Residue-level contacts at the interface:
Residue M179 in protein 2 interacts with residue F20 in protein 1 (closest heavy-atom distance 3.5 Å).
Residue N175 in protein 2 contacts residue N22 in protein 1 (closest heavy-atom distance 2.7 Å).
Residue R187 in protein 2 is in contact with residue F20 in protein 1 (closest heavy-atom distance 3.9 Å).
Residue Y177 in protein 2 is in contact with residue F20 in protein 1 (closest heavy-atom distance 3.4 Å).
Residue L176 in protein 2 contacts residue A21 in protein 1 (closest heavy-atom distance 3.7 Å).
Residue L140 in protein 2 interacts with residue I13 in protein 1 (closest heavy-atom distance 4.0 Å).
Residue E136 in protein 2 is in contact with residue L10 in protein 1 (closest heavy-atom distance 3.5 Å).
Residue W191 in protein 2 contacts residue I13 in protein 1 (closest heavy-atom distance 3.2 Å).
Residue W191 in protein 2 interacts with residue E12 in protein 1 (closest heavy-atom distance 3.3 Å).
Residue E215 in protein 2 is in contact with residue K2 in protein 1 (closest heavy-atom distance 2.8 Å).
Residue R187 in protein 2 contacts residue S16 in protein 1 (closest heavy-atom distance 3.8 Å).
Residue L176 in protein 2 is in contact with residue E23 in protein 1 (closest heavy-atom distance 5.0 Å).
Residue D213 in protein 2 is in contact with residue F3 in protein 1 (closest heavy-atom distance 2.8 Å).
Residue W184 in protein 2 interacts with residue L17 in protein 1 (closest heavy-atom distance 3.6 Å).
Residue E136 in protein 2 is in contact with residue I13 in protein 1 (closest heavy-atom distance 3.6 Å).
Residue Y144 in protein 2 interacts with residue H6 in protein 1 (closest heavy-atom distance 3.3 Å).
Residue L176 in protein 2 is in contact with residue F20 in protein 1 (closest heavy-atom distance 4.4 Å).
Residue Q178 in protein 2 interacts with residue F20 in protein 1 (closest heavy-atom distance 2.8 Å).
Residue M183 in protein 2 interacts with residue F20 in protein 1 (closest heavy-atom distance 3.7 Å).
Residue D213 in protein 2 interacts with residue G4 in protein 1 (closest heavy-atom distance 3.8 Å).
Residue Q178 in protein 2 interacts with residue A21 in protein 1 (closest heavy-atom distance 3.8 Å).
Residue Y177 in protein 2 contacts residue A21 in protein 1 (closest heavy-atom distance 3.7 Å).
Residue M179 in protein 2 is in contact with residue L17 in protein 1 (closest heavy-atom distance 3.8 Å).
Residue R187 in protein 2 is in contact with residue L17 in protein 1 (closest heavy-atom distance 3.9 Å).
Residue L214 in protein 2 interacts with residue K2 in protein 1 (closest heavy-atom distance 4.5 Å).
Residue L140 in protein 2 contacts residue L10 in protein 1 (closest heavy-atom distance 3.8 Å).
Residue I210 in protein 2 contacts residue F3 in protein 1 (closest heavy-atom distance 3.3 Å).
Residue W191 in protein 2 contacts residue A9 in protein 1 (closest heavy-atom distance 3.5 Å).
Residue L176 in protein 2 interacts with residue N22 in protein 1 (closest heavy-atom distance 3.0 Å).
Residue Y177 in protein 2 contacts residue L17 in protein 1 (closest heavy-atom distance 3.4 Å).
Residue A137 in protein 2 interacts with residue F3 in protein 1 (closest heavy-atom distance 4.1 Å).
Residue I210 in protein 2 is in contact with residue H6 in protein 1 (closest heavy-atom distance 3.5 Å).
Residue P135 in protein 2 interacts with residue L17 in protein 1 (closest heavy-atom distance 4.1 Å).
Residue A137 in protein 2 interacts with residue L10 in protein 1 (closest heavy-atom distance 3.6 Å).
Residue E136 in protein 2 interacts with residue L17 in protein 1 (closest heavy-atom distance 4.3 Å).
Residue Y177 in protein 2 is in contact with residue N22 in protein 1 (closest heavy-atom distance 3.5 Å).
Residue Y177 in protein 2 is in contact with residue L18 in protein 1 (closest heavy-atom distance 4.5 Å).
Residue D213 in protein 2 is in contact with residue K2 in protein 1 (closest heavy-atom distance 3.0 Å).
Residue Q178 in protein 2 interacts with residue P19 in protein 1 (closest heavy-atom distance 5.0 Å).
Residue L214 in protein 2 interacts with residue F3 in protein 1 (closest heavy-atom distance 3.5 Å).
Residue E136 in protein 2 is in contact with residue R14 in protein 1 (closest heavy-atom distance 2.8 Å).
Residue E206 in protein 2 is in contact with residue T5 in protein 1 (closest heavy-atom distance 4.7 Å).
Residue V139 in protein 2 contacts residue I13 in protein 1 (closest heavy-atom distance 3.9 Å).
Residue L140 in protein 2 interacts with residue H6 in protein 1 (closest heavy-atom distance 3.6 Å).
Residue P134 in protein 2 is in contact with residue F3 in protein 1 (closest heavy-atom distance 4.5 Å).
Residue E206 in protein 2 contacts residue H6 in protein 1 (closest heavy-atom distance 2.8 Å).
Residue V139 in protein 2 interacts with residue L17 in protein 1 (closest heavy-atom distance 4.5 Å).
Residue Q178 in protein 2 is in contact with residue N22 in protein 1 (closest heavy-atom distance 3.2 Å).
Residue D213 in protein 2 interacts with residue P1 in protein 1 (closest heavy-atom distance 3.9 Å).
Residue L140 in protein 2 interacts with residue A9 in protein 1 (closest heavy-atom distance 4.4 Å).

Sequence of protein 2:
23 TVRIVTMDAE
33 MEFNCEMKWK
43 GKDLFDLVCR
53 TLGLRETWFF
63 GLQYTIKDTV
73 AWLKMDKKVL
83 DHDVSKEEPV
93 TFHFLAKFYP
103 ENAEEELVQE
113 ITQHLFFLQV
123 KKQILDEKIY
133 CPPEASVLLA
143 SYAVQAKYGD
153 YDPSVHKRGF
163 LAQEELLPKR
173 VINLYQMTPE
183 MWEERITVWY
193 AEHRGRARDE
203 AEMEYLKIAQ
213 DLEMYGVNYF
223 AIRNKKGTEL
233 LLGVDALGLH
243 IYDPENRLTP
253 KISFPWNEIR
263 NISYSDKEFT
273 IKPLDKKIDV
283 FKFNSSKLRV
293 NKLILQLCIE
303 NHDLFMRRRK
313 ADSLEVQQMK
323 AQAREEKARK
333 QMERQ

Sequence of protein 1:
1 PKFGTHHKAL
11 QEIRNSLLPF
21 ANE

This data describes a binding interaction between two proteins.